Sequence of protein 1:
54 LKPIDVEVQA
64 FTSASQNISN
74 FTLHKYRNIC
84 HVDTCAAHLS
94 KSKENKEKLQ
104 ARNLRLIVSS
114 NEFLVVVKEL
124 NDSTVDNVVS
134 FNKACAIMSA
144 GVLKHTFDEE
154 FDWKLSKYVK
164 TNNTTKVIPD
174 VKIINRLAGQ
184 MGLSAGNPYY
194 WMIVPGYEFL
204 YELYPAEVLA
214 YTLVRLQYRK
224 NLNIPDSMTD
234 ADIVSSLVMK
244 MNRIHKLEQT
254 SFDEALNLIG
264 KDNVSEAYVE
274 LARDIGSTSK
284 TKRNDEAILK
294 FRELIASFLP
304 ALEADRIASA

Sequence of protein 2:
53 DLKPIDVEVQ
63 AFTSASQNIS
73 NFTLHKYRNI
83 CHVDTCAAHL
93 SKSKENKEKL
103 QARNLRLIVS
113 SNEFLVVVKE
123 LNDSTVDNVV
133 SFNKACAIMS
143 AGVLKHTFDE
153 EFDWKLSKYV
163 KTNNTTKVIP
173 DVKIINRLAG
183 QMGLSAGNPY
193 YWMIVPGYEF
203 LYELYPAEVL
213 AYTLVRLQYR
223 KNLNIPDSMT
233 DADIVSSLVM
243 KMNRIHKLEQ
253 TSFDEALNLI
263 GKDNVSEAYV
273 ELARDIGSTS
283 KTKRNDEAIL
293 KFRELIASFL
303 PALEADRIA

Residue-level contacts at the interface:
Residue I177 in protein 1 contacts residue F64 in protein 2 (closest heavy-atom distance 3.0 Å).
Residue L297 in protein 1 interacts with residue L259 in protein 2 (closest heavy-atom distance 3.9 Å).
Residue A304 in protein 1 is in contact with residue S268 in protein 2 (closest heavy-atom distance 3.8 Å).
Residue R286 in protein 1 contacts residue F255 in protein 2 (closest heavy-atom distance 3.7 Å).
Residue N106 in protein 1 contacts residue P56 in protein 2 (closest heavy-atom distance 3.2 Å).
Residue N98 in protein 1 interacts with residue V59 in protein 2 (closest heavy-atom distance 3.8 Å).
Residue L109 in protein 1 interacts with residue V59 in protein 2 (closest heavy-atom distance 3.7 Å).
Residue V118 in protein 1 is in contact with residue P56 in protein 2 (closest heavy-atom distance 3.7 Å).
Residue F301 in protein 1 interacts with residue V267 in protein 2 (closest heavy-atom distance 3.9 Å).
Residue F301 in protein 1 is in contact with residue S268 in protein 2 (closest heavy-atom distance 3.6 Å).
Residue A290 in protein 1 is in contact with residue F255 in protein 2 (closest heavy-atom distance 3.5 Å).
Residue I291 in protein 1 interacts with residue A234 in protein 2 (closest heavy-atom distance 3.4 Å).
Residue I177 in protein 1 is in contact with residue S66 in protein 2 (closest heavy-atom distance 3.2 Å).
Residue R295 in protein 1 interacts with residue D233 in protein 2 (closest heavy-atom distance 2.7 Å).
Residue R179 in protein 1 contacts residue F64 in protein 2 (closest heavy-atom distance 3.6 Å).
Residue K94 in protein 1 is in contact with residue Q62 in protein 2 (closest heavy-atom distance 2.7 Å).
Residue R108 in protein 1 interacts with residue D58 in protein 2 (closest heavy-atom distance 3.3 Å).
Residue S93 in protein 1 contacts residue A63 in protein 2 (closest heavy-atom distance 3.6 Å).
Residue F301 in protein 1 interacts with residue L216 in protein 2 (closest heavy-atom distance 4.0 Å).
Residue R108 in protein 1 contacts residue I57 in protein 2 (closest heavy-atom distance 2.8 Å).
Residue F294 in protein 1 contacts residue L216 in protein 2 (closest heavy-atom distance 3.5 Å).
Residue L107 in protein 1 interacts with residue I57 in protein 2 (closest heavy-atom distance 3.6 Å).
Residue R105 in protein 1 contacts residue K55 in protein 2 (closest heavy-atom distance 2.5 Å).
Residue R286 in protein 1 contacts residue L250 in protein 2 (closest heavy-atom distance 3.9 Å).
Residue V131 in protein 1 interacts with residue L54 in protein 2 (closest heavy-atom distance 3.7 Å).
Residue N106 in protein 1 interacts with residue L54 in protein 2 (closest heavy-atom distance 2.9 Å).
Residue L107 in protein 1 is in contact with residue P56 in protein 2 (closest heavy-atom distance 3.9 Å).
Residue R295 in protein 1 contacts residue L219 in protein 2 (closest heavy-atom distance 3.9 Å).
Residue I176 in protein 1 interacts with residue F64 in protein 2 (closest heavy-atom distance 3.6 Å).
Residue R286 in protein 1 contacts residue N245 in protein 2 (closest heavy-atom distance 3.4 Å).
Residue L305 in protein 1 interacts with residue Y271 in protein 2 (closest heavy-atom distance 3.5 Å).
Residue F294 in protein 1 contacts residue L212 in protein 2 (closest heavy-atom distance 3.6 Å).
Residue I298 in protein 1 contacts residue L216 in protein 2 (closest heavy-atom distance 3.6 Å).
Residue K283 in protein 1 interacts with residue M242 in protein 2 (closest heavy-atom distance 3.6 Å).
Residue D308 in protein 1 interacts with residue R276 in protein 2 (closest heavy-atom distance 2.8 Å).
Residue K175 in protein 1 contacts residue T65 in protein 2 (closest heavy-atom distance 3.5 Å).
Residue K175 in protein 1 is in contact with residue F64 in protein 2 (closest heavy-atom distance 4.0 Å).
Residue A90 in protein 1 contacts residue A63 in protein 2 (closest heavy-atom distance 3.5 Å).
Residue A90 in protein 1 is in contact with residue V61 in protein 2 (closest heavy-atom distance 3.5 Å).
Residue R108 in protein 1 contacts residue V59 in protein 2 (closest heavy-atom distance 3.4 Å).
Residue S93 in protein 1 interacts with residue F64 in protein 2 (closest heavy-atom distance 3.0 Å).
Residue N287 in protein 1 interacts with residue S238 in protein 2 (closest heavy-atom distance 3.5 Å).
Residue A290 in protein 1 is in contact with residue V241 in protein 2 (closest heavy-atom distance 3.6 Å).
Residue F301 in protein 1 interacts with residue K264 in protein 2 (closest heavy-atom distance 3.9 Å).
Residue L107 in protein 1 contacts residue V59 in protein 2 (closest heavy-atom distance 3.8 Å).
Residue K293 in protein 1 interacts with residue D256 in protein 2 (closest heavy-atom distance 3.1 Å).
Residue I291 in protein 1 is in contact with residue D233 in protein 2 (closest heavy-atom distance 3.6 Å).
Residue I177 in protein 1 is in contact with residue Q69 in protein 2 (closest heavy-atom distance 3.6 Å).
Residue K283 in protein 1 is in contact with residue S238 in protein 2 (closest heavy-atom distance 3.3 Å).
Residue F294 in protein 1 is in contact with residue V237 in protein 2 (closest heavy-atom distance 4.0 Å).
Residue L297 in protein 1 is in contact with residue K264 in protein 2 (closest heavy-atom distance 3.7 Å).
Residue I177 in protein 1 contacts residue T65 in protein 2 (closest heavy-atom distance 3.3 Å).
Residue I298 in protein 1 interacts with residue Y271 in protein 2 (closest heavy-atom distance 3.5 Å).
Residue D308 in protein 1 interacts with residue V272 in protein 2 (closest heavy-atom distance 3.5 Å).
Residue I298 in protein 1 contacts residue Q220 in protein 2 (closest heavy-atom distance 3.9 Å).
Residue K293 in protein 1 is in contact with residue F255 in protein 2 (closest heavy-atom distance 3.8 Å).
Residue N287 in protein 1 interacts with residue V241 in protein 2 (closest heavy-atom distance 3.4 Å).
Residue F301 in protein 1 interacts with residue Y271 in protein 2 (closest heavy-atom distance 3.7 Å).
Residue S280 in protein 1 contacts residue E251 in protein 2 (closest heavy-atom distance 3.3 Å).
Residue N106 in protein 1 contacts residue I57 in protein 2 (closest heavy-atom distance 2.8 Å).

The following describes two proteins that form a bound complex.